Sequence of chain A:
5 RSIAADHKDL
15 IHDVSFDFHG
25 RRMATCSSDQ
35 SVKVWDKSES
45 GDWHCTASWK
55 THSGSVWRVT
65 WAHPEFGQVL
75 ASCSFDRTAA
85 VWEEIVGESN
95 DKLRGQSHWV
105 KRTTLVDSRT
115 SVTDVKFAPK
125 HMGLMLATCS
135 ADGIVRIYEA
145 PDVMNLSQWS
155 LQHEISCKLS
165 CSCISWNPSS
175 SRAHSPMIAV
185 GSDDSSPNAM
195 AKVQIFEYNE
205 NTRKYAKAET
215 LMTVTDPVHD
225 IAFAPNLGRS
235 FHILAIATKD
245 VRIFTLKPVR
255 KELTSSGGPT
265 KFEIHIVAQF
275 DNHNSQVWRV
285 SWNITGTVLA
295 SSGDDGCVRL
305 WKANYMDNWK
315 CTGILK

These two protein chains interact to form a complex.

Sequence of chain B:
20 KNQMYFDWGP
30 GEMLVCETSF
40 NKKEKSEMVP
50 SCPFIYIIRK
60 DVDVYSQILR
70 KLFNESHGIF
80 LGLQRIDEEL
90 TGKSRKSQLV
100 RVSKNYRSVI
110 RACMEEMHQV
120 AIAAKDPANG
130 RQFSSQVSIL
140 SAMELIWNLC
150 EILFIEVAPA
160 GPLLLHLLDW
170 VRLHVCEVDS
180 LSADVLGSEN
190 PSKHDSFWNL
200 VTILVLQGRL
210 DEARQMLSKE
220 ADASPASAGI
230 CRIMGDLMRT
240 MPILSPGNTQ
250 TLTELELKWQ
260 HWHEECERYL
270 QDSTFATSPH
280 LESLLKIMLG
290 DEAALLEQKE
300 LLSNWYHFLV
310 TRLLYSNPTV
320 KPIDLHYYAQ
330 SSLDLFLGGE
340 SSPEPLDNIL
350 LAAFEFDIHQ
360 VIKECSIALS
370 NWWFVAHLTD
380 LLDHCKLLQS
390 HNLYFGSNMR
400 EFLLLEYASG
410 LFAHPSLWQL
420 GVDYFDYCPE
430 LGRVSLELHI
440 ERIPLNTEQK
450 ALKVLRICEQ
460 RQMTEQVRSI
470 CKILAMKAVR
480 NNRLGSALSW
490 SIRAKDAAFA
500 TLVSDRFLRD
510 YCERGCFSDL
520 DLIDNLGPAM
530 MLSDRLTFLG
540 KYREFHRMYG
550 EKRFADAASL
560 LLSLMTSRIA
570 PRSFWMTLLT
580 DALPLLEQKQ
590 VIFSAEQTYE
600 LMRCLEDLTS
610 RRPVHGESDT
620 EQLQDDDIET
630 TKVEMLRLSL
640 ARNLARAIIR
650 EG

Contacts between the two chains:
Residue V48 in chain B interacts with residue I7 in chain A (closest heavy-atom distance 2.6 Å).
Residue E31 in chain B interacts with residue D21 in chain A (closest heavy-atom distance 3.4 Å).
Residue M32 in chain B is in contact with residue G24 in chain A (closest heavy-atom distance 3.6 Å).
Residue S50 in chain B contacts residue R5 in chain A (closest heavy-atom distance 4.5 Å).
Residue P443 in chain B interacts with residue P68 in chain A (closest heavy-atom distance 3.0 Å).
Residue S408 in chain B contacts residue T291 in chain A (closest heavy-atom distance 4.4 Å).
Residue Y24 in chain B is in contact with residue R283 in chain A (closest heavy-atom distance 3.8 Å).
Residue E436 in chain B is in contact with residue R176 in chain A (closest heavy-atom distance 4.4 Å).
Residue E46 in chain B interacts with residue A8 in chain A (closest heavy-atom distance 3.7 Å).
Residue W27 in chain B interacts with residue S285 in chain A (closest heavy-atom distance 3.5 Å).
Residue D26 in chain B interacts with residue V18 in chain A (closest heavy-atom distance 3.9 Å).
Residue P29 in chain B is in contact with residue N287 in chain A (closest heavy-atom distance 3.8 Å).
Residue Y393 in chain B contacts residue Y309 in chain A (closest heavy-atom distance 3.5 Å).
Residue G30 in chain B contacts residue I288 in chain A (closest heavy-atom distance 3.8 Å).
Residue D26 in chain B is in contact with residue S285 in chain A (closest heavy-atom distance 4.3 Å).
Residue P49 in chain B contacts residue S6 in chain A (closest heavy-atom distance 4.1 Å).
Residue E440 in chain B contacts residue K124 in chain A (closest heavy-atom distance 3.4 Å).
Residue M23 in chain B contacts residue S296 in chain A (closest heavy-atom distance 3.6 Å).
Residue I442 in chain B interacts with residue P68 in chain A (closest heavy-atom distance 4.1 Å).
Residue E46 in chain B contacts residue H11 in chain A (closest heavy-atom distance 3.5 Å).
Residue E440 in chain B contacts residue E69 in chain A (closest heavy-atom distance 4.0 Å).
Residue G30 in chain B interacts with residue F22 in chain A (closest heavy-atom distance 4.0 Å).
Residue N21 in chain B is in contact with residue G297 in chain A (closest heavy-atom distance 4.2 Å).
Residue F25 in chain B is in contact with residue R283 in chain A (closest heavy-atom distance 3.6 Å).
Residue K41 in chain B is in contact with residue L14 in chain A (closest heavy-atom distance 4.3 Å).
Residue M47 in chain B interacts with residue I7 in chain A (closest heavy-atom distance 3.5 Å).
Residue S408 in chain B interacts with residue T289 in chain A (closest heavy-atom distance 3.8 Å).
Residue N40 in chain B contacts residue I15 in chain A (closest heavy-atom distance 4.3 Å).
Residue V433 in chain B contacts residue L231 in chain A (closest heavy-atom distance 3.8 Å).
Residue K20 in chain B is in contact with residue D298 in chain A (closest heavy-atom distance 3.4 Å).
Residue V433 in chain B is in contact with residue N230 in chain A (closest heavy-atom distance 4.3 Å).
Residue E440 in chain B contacts residue P68 in chain A (closest heavy-atom distance 4.5 Å).
Residue P443 in chain B interacts with residue E69 in chain A (closest heavy-atom distance 3.8 Å).
Residue K41 in chain B contacts residue I15 in chain A (closest heavy-atom distance 3.4 Å).
Residue E440 in chain B interacts with residue H67 in chain A (closest heavy-atom distance 4.0 Å).
Residue H413 in chain B is in contact with residue H23 in chain A (closest heavy-atom distance 3.8 Å).
Residue E46 in chain B interacts with residue A9 in chain A (closest heavy-atom distance 3.2 Å).
Residue M47 in chain B interacts with residue A8 in chain A (closest heavy-atom distance 4.4 Å).
Residue E429 in chain B contacts residue G232 in chain A (closest heavy-atom distance 4.4 Å).
Residue W27 in chain B contacts residue W286 in chain A (closest heavy-atom distance 3.5 Å).
Residue E31 in chain B is in contact with residue F22 in chain A (closest heavy-atom distance 4.0 Å).
Residue R441 in chain B contacts residue P68 in chain A (closest heavy-atom distance 3.8 Å).
Residue M23 in chain B interacts with residue W282 in chain A (closest heavy-atom distance 3.6 Å).
Residue W27 in chain B contacts residue A294 in chain A (closest heavy-atom distance 3.8 Å).
Residue R441 in chain B contacts residue F22 in chain A (closest heavy-atom distance 4.0 Å).
Residue F25 in chain B interacts with residue V302 in chain A (closest heavy-atom distance 3.9 Å).
Residue Y393 in chain B contacts residue M310 in chain A (closest heavy-atom distance 4.1 Å).
Residue P29 in chain B contacts residue I288 in chain A (closest heavy-atom distance 3.5 Å).
Residue L430 in chain B interacts with residue G232 in chain A (closest heavy-atom distance 3.7 Å).
Residue E31 in chain B is in contact with residue G24 in chain A (closest heavy-atom distance 3.7 Å).
Residue V48 in chain B interacts with residue S6 in chain A (closest heavy-atom distance 3.5 Å).
Residue E46 in chain B contacts residue I7 in chain A (closest heavy-atom distance 4.5 Å).
Residue F25 in chain B contacts residue S296 in chain A (closest heavy-atom distance 3.7 Å).
Residue E31 in chain B is in contact with residue H23 in chain A (closest heavy-atom distance 3.1 Å).
Residue N21 in chain B interacts with residue D298 in chain A (closest heavy-atom distance 3.4 Å).
Residue M23 in chain B is in contact with residue G297 in chain A (closest heavy-atom distance 3.4 Å).
Residue E46 in chain B interacts with residue D13 in chain A (closest heavy-atom distance 4.4 Å).
Residue H413 in chain B contacts residue G24 in chain A (closest heavy-atom distance 4.0 Å).
Residue K42 in chain B interacts with residue L14 in chain A (closest heavy-atom distance 3.4 Å).
Residue P29 in chain B interacts with residue W286 in chain A (closest heavy-atom distance 4.1 Å).